These two protein chains interact to form a complex.

Interface contacts:
Residue I87 in protein 1 interacts with residue I207 in protein 2 (closest heavy-atom distance 3.7 Å).
Residue K36 in protein 1 contacts residue V239 in protein 2 (closest heavy-atom distance 3.8 Å).
Residue L89 in protein 1 contacts residue I207 in protein 2 (closest heavy-atom distance 3.9 Å).
Residue L89 in protein 1 interacts with residue S206 in protein 2 (closest heavy-atom distance 3.2 Å).
Residue W80 in protein 1 interacts with residue E243 in protein 2 (closest heavy-atom distance 3.1 Å).
Residue I87 in protein 1 contacts residue D208 in protein 2 (closest heavy-atom distance 3.2 Å).
Residue D81 in protein 1 is in contact with residue A242 in protein 2 (closest heavy-atom distance 4.2 Å).
Residue D81 in protein 1 contacts residue E243 in protein 2 (closest heavy-atom distance 3.3 Å).
Residue K36 in protein 1 is in contact with residue D235 in protein 2 (closest heavy-atom distance 4.9 Å).
Residue N84 in protein 1 interacts with residue E243 in protein 2 (closest heavy-atom distance 3.1 Å).
Residue N84 in protein 1 is in contact with residue A242 in protein 2 (closest heavy-atom distance 3.6 Å).
Residue A77 in protein 1 contacts residue E243 in protein 2 (closest heavy-atom distance 3.5 Å).

Sequence of protein 1:
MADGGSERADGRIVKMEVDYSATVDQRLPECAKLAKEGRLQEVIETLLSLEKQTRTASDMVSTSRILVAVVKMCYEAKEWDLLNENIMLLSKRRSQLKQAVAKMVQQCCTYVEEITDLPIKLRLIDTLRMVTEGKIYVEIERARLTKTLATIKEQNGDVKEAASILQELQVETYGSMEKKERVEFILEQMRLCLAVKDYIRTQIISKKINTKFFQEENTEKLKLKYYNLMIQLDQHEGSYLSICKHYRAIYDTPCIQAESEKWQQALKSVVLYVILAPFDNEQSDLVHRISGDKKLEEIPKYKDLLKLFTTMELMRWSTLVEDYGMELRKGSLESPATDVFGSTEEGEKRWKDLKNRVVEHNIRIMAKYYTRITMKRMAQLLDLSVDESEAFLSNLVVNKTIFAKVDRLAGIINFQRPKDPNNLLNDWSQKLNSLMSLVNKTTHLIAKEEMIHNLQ

Sequence of protein 2:
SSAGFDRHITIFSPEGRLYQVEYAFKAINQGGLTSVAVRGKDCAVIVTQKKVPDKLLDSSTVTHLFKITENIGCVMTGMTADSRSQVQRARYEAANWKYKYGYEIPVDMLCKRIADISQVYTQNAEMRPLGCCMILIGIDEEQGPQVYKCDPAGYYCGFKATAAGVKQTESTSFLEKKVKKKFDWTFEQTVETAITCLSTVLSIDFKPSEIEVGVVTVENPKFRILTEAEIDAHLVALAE